Sequence of chain B:
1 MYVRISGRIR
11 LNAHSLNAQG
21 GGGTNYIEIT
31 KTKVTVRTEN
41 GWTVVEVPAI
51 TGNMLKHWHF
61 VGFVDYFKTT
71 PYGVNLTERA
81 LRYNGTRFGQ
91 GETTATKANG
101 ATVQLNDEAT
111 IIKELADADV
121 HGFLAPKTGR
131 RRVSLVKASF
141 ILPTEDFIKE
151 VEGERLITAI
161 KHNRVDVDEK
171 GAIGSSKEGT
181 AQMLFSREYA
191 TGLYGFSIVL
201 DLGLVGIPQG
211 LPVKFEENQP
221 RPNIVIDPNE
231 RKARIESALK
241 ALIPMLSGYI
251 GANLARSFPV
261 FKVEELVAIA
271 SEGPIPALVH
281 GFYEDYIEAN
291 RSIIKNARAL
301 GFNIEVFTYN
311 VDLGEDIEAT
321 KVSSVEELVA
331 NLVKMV

Interface contacts:
Residue E188 in chain B is in contact with residue D25 in chain A (closest heavy-atom distance 4.5 Å).
Residue K161 in chain B is in contact with residue Y22 in chain A (closest heavy-atom distance 3.8 Å).
Residue R155 in chain B contacts residue G29 in chain A (closest heavy-atom distance 5.0 Å).
Residue K31 in chain B interacts with residue K32 in chain A (closest heavy-atom distance 4.2 Å).
Residue E154 in chain B is in contact with residue E38 in chain A (closest heavy-atom distance 3.8 Å).
Residue K161 in chain B is in contact with residue E21 in chain A (closest heavy-atom distance 4.5 Å).
Residue N25 in chain B is in contact with residue Y22 in chain A (closest heavy-atom distance 3.2 Å).
Residue A159 in chain B interacts with residue D25 in chain A (closest heavy-atom distance 3.3 Å).
Residue R155 in chain B interacts with residue E38 in chain A (closest heavy-atom distance 4.0 Å).
Residue Y26 in chain B is in contact with residue D25 in chain A (closest heavy-atom distance 3.5 Å).
Residue N25 in chain B interacts with residue Y24 in chain A (closest heavy-atom distance 5.0 Å).
Residue G153 in chain B contacts residue E38 in chain A (closest heavy-atom distance 4.8 Å).
Residue E46 in chain B interacts with residue K32 in chain A (closest heavy-atom distance 3.3 Å).
Residue V44 in chain B interacts with residue R34 in chain A (closest heavy-atom distance 4.1 Å).
Residue R155 in chain B is in contact with residue D25 in chain A (closest heavy-atom distance 4.2 Å).
Residue Y26 in chain B interacts with residue Y24 in chain A (closest heavy-atom distance 3.9 Å).

This data describes a binding interaction between two proteins.

Sequence of chain A:
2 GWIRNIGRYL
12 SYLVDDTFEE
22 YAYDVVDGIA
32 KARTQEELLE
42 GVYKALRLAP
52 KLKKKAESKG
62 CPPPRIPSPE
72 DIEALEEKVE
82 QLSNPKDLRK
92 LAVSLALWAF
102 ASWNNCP